Sequence of protein 2:
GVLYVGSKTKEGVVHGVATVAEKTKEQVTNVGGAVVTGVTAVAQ

The following describes two proteins that form a bound complex.

Sequence of protein 1:
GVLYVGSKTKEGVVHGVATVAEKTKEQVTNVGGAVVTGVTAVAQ

Interface contacts:
Residue K60 in protein 1 interacts with residue K60 in protein 2 (closest heavy-atom distance 3.6 Å).
Residue V63 in protein 1 interacts with residue V63 in protein 2 (closest heavy-atom distance 3.4 Å).
Residue T64 in protein 1 is in contact with residue T64 in protein 2 (closest heavy-atom distance 3.4 Å).
Residue V66 in protein 1 is in contact with residue T64 in protein 2 (closest heavy-atom distance 3.6 Å).
Residue V55 in protein 1 contacts residue A56 in protein 2 (closest heavy-atom distance 3.0 Å).
Residue V71 in protein 1 contacts residue V70 in protein 2 (closest heavy-atom distance 2.8 Å).
Residue E57 in protein 1 is in contact with residue E57 in protein 2 (closest heavy-atom distance 3.4 Å).
Residue V71 in protein 1 is in contact with residue V71 in protein 2 (closest heavy-atom distance 3.1 Å).
Residue V74 in protein 1 is in contact with residue T75 in protein 2 (closest heavy-atom distance 3.0 Å).
Residue T59 in protein 1 interacts with residue T59 in protein 2 (closest heavy-atom distance 3.6 Å).
Residue V40 in protein 1 contacts residue V40 in protein 2 (closest heavy-atom distance 3.5 Å).
Residue Y39 in protein 1 is in contact with residue Y39 in protein 2 (closest heavy-atom distance 3.5 Å).
Residue G41 in protein 1 interacts with residue V40 in protein 2 (closest heavy-atom distance 2.7 Å).
Residue Q79 in protein 1 contacts residue A78 in protein 2 (closest heavy-atom distance 3.4 Å).
Residue V48 in protein 1 is in contact with residue G47 in protein 2 (closest heavy-atom distance 3.0 Å).
Residue V49 in protein 1 contacts residue V49 in protein 2 (closest heavy-atom distance 3.3 Å).
Residue T44 in protein 1 interacts with residue K45 in protein 2 (closest heavy-atom distance 2.9 Å).
Residue T72 in protein 1 contacts residue G73 in protein 2 (closest heavy-atom distance 2.5 Å).
Residue V55 in protein 1 contacts residue V55 in protein 2 (closest heavy-atom distance 3.5 Å).
Residue H50 in protein 1 interacts with residue V49 in protein 2 (closest heavy-atom distance 2.8 Å).
Residue G51 in protein 1 interacts with residue V52 in protein 2 (closest heavy-atom distance 2.5 Å).
Residue G36 in protein 1 is in contact with residue G36 in protein 2 (closest heavy-atom distance 3.3 Å).
Residue T75 in protein 1 is in contact with residue T75 in protein 2 (closest heavy-atom distance 3.6 Å).
Residue E61 in protein 1 interacts with residue K60 in protein 2 (closest heavy-atom distance 3.4 Å).
Residue N65 in protein 1 contacts residue T64 in protein 2 (closest heavy-atom distance 3.0 Å).
Residue A76 in protein 1 contacts residue V77 in protein 2 (closest heavy-atom distance 2.8 Å).
Residue V74 in protein 1 interacts with residue G73 in protein 2 (closest heavy-atom distance 2.8 Å).
Residue T72 in protein 1 interacts with residue T72 in protein 2 (closest heavy-atom distance 3.2 Å).
Residue A69 in protein 1 contacts residue A69 in protein 2 (closest heavy-atom distance 3.4 Å).
Residue G51 in protein 1 contacts residue H50 in protein 2 (closest heavy-atom distance 3.2 Å).
Residue A76 in protein 1 is in contact with residue A76 in protein 2 (closest heavy-atom distance 3.2 Å).
Residue G51 in protein 1 interacts with residue G51 in protein 2 (closest heavy-atom distance 3.3 Å).
Residue V77 in protein 1 is in contact with residue V77 in protein 2 (closest heavy-atom distance 3.5 Å).
Residue E57 in protein 1 is in contact with residue K58 in protein 2 (closest heavy-atom distance 2.8 Å).
Residue T44 in protein 1 interacts with residue T44 in protein 2 (closest heavy-atom distance 3.4 Å).
Residue V74 in protein 1 interacts with residue V74 in protein 2 (closest heavy-atom distance 3.4 Å).
Residue V48 in protein 1 contacts residue V49 in protein 2 (closest heavy-atom distance 3.5 Å).
Residue L38 in protein 1 interacts with residue L38 in protein 2 (closest heavy-atom distance 3.5 Å).
Residue N65 in protein 1 is in contact with residue N65 in protein 2 (closest heavy-atom distance 3.6 Å).
Residue A78 in protein 1 contacts residue A78 in protein 2 (closest heavy-atom distance 3.3 Å).
Residue S42 in protein 1 is in contact with residue G41 in protein 2 (closest heavy-atom distance 3.4 Å).
Residue G47 in protein 1 contacts residue G47 in protein 2 (closest heavy-atom distance 3.2 Å).
Residue V55 in protein 1 is in contact with residue T54 in protein 2 (closest heavy-atom distance 3.0 Å).
Residue K60 in protein 1 contacts residue T59 in protein 2 (closest heavy-atom distance 3.5 Å).
Residue K43 in protein 1 contacts residue K43 in protein 2 (closest heavy-atom distance 3.4 Å).
Residue G73 in protein 1 is in contact with residue G73 in protein 2 (closest heavy-atom distance 3.2 Å).
Residue A78 in protein 1 contacts residue V77 in protein 2 (closest heavy-atom distance 3.3 Å).
Residue G67 in protein 1 is in contact with residue G67 in protein 2 (closest heavy-atom distance 3.4 Å).
Residue V63 in protein 1 contacts residue T64 in protein 2 (closest heavy-atom distance 3.5 Å).
Residue T54 in protein 1 interacts with residue T54 in protein 2 (closest heavy-atom distance 3.2 Å).
Residue V70 in protein 1 is in contact with residue A69 in protein 2 (closest heavy-atom distance 3.6 Å).
Residue V63 in protein 1 contacts residue Q62 in protein 2 (closest heavy-atom distance 2.8 Å).
Residue A53 in protein 1 contacts residue V52 in protein 2 (closest heavy-atom distance 2.9 Å).
Residue V52 in protein 1 interacts with residue V52 in protein 2 (closest heavy-atom distance 3.2 Å).
Residue Y39 in protein 1 is in contact with residue L38 in protein 2 (closest heavy-atom distance 2.9 Å).
Residue V37 in protein 1 contacts residue G36 in protein 2 (closest heavy-atom distance 2.7 Å).
Residue Q62 in protein 1 is in contact with residue A56 in protein 2 (closest heavy-atom distance 3.3 Å).
Residue Q79 in protein 1 contacts residue Q79 in protein 2 (closest heavy-atom distance 3.6 Å).
Residue K58 in protein 1 contacts residue K58 in protein 2 (closest heavy-atom distance 3.6 Å).
Residue G67 in protein 1 interacts with residue V66 in protein 2 (closest heavy-atom distance 3.0 Å).